The following describes two proteins that form a bound complex.

Interface contacts:
Residue N69 in protein 2 contacts residue N69 in protein 1 (closest heavy-atom distance 3.0 Å).
Residue L124 in protein 2 contacts residue T125 in protein 1 (closest heavy-atom distance 3.7 Å).
Residue L44 in protein 2 is in contact with residue N48 in protein 1 (closest heavy-atom distance 3.9 Å).
Residue N48 in protein 2 contacts residue N48 in protein 1 (closest heavy-atom distance 1.9 Å).
Residue L90 in protein 2 contacts residue L90 in protein 1 (closest heavy-atom distance 3.4 Å).
Residue L90 in protein 2 interacts with residue Q89 in protein 1 (closest heavy-atom distance 3.8 Å).
Residue Y121 in protein 2 interacts with residue Y121 in protein 1 (closest heavy-atom distance 3.9 Å).
Residue R47 in protein 2 interacts with residue E52 in protein 1 (closest heavy-atom distance 3.4 Å).
Residue Q89 in protein 2 is in contact with residue L90 in protein 1 (closest heavy-atom distance 3.5 Å).
Residue N132 in protein 2 is in contact with residue N132 in protein 1 (closest heavy-atom distance 3.1 Å).
Residue L51 in protein 2 interacts with residue E52 in protein 1 (closest heavy-atom distance 3.6 Å).
Residue T82 in protein 2 is in contact with residue R87 in protein 1 (closest heavy-atom distance 3.8 Å).
Residue Q115 in protein 2 is in contact with residue Y114 in protein 1 (closest heavy-atom distance 3.6 Å).
Residue T117 in protein 2 interacts with residue I118 in protein 1 (closest heavy-atom distance 3.7 Å).
Residue N72 in protein 2 is in contact with residue N72 in protein 1 (closest heavy-atom distance 3.7 Å).
Residue L44 in protein 2 is in contact with residue L44 in protein 1 (closest heavy-atom distance 3.4 Å).
Residue L58 in protein 2 contacts residue R59 in protein 1 (closest heavy-atom distance 3.9 Å).
Residue L58 in protein 2 contacts residue L58 in protein 1 (closest heavy-atom distance 3.9 Å).
Residue Y121 in protein 2 contacts residue T125 in protein 1 (closest heavy-atom distance 3.7 Å).
Residue V104 in protein 2 interacts with residue R103 in protein 1 (closest heavy-atom distance 3.7 Å).
Residue L51 in protein 2 is in contact with residue L51 in protein 1 (closest heavy-atom distance 3.5 Å).
Residue Q76 in protein 2 interacts with residue N72 in protein 1 (closest heavy-atom distance 3.2 Å).
Residue K54 in protein 2 contacts residue V55 in protein 1 (closest heavy-atom distance 3.9 Å).
Residue T125 in protein 2 is in contact with residue Y121 in protein 1 (closest heavy-atom distance 3.7 Å).
Residue T125 in protein 2 contacts residue T125 in protein 1 (closest heavy-atom distance 3.5 Å).
Residue L44 in protein 2 is in contact with residue T45 in protein 1 (closest heavy-atom distance 3.6 Å).
Residue R103 in protein 2 is in contact with residue V104 in protein 1 (closest heavy-atom distance 3.6 Å).
Residue L51 in protein 2 is in contact with residue N48 in protein 1 (closest heavy-atom distance 3.6 Å).
Residue L58 in protein 2 contacts residue V55 in protein 1 (closest heavy-atom distance 3.7 Å).
Residue A107 in protein 2 is in contact with residue A107 in protein 1 (closest heavy-atom distance 3.8 Å).
Residue V62 in protein 2 is in contact with residue V62 in protein 1 (closest heavy-atom distance 3.7 Å).
Residue Y114 in protein 2 contacts residue Q115 in protein 1 (closest heavy-atom distance 3.5 Å).
Residue Q139 in protein 2 is in contact with residue Q138 in protein 1 (closest heavy-atom distance 3.9 Å).
Residue E52 in protein 2 is in contact with residue L51 in protein 1 (closest heavy-atom distance 3.8 Å).
Residue I118 in protein 2 contacts residue T117 in protein 1 (closest heavy-atom distance 3.8 Å).
Residue N132 in protein 2 is in contact with residue L128 in protein 1 (closest heavy-atom distance 3.6 Å).
Residue Y121 in protein 2 contacts residue R122 in protein 1 (closest heavy-atom distance 3.5 Å).
Residue M136 in protein 2 is in contact with residue L135 in protein 1 (closest heavy-atom distance 3.7 Å).
Residue R96 in protein 2 is in contact with residue E101 in protein 1 (closest heavy-atom distance 3.0 Å).
Residue I118 in protein 2 is in contact with residue I118 in protein 1 (closest heavy-atom distance 3.1 Å).
Residue Y114 in protein 2 interacts with residue Y114 in protein 1 (closest heavy-atom distance 3.7 Å).
Residue V131 in protein 2 contacts residue N132 in protein 1 (closest heavy-atom distance 3.8 Å).
Residue R59 in protein 2 is in contact with residue K54 in protein 1 (closest heavy-atom distance 3.7 Å).
Residue E101 in protein 2 is in contact with residue R103 in protein 1 (closest heavy-atom distance 3.4 Å).
Residue L135 in protein 2 contacts residue Q139 in protein 1 (closest heavy-atom distance 3.9 Å).
Residue V104 in protein 2 is in contact with residue V104 in protein 1 (closest heavy-atom distance 3.7 Å).
Residue R96 in protein 2 contacts residue V97 in protein 1 (closest heavy-atom distance 3.9 Å).
Residue T45 in protein 2 interacts with residue L44 in protein 1 (closest heavy-atom distance 2.8 Å).
Residue R122 in protein 2 contacts residue Y121 in protein 1 (closest heavy-atom distance 3.3 Å).
Residue N48 in protein 2 is in contact with residue R47 in protein 1 (closest heavy-atom distance 3.0 Å).
Residue E52 in protein 2 contacts residue R47 in protein 1 (closest heavy-atom distance 1.8 Å).
Residue L65 in protein 2 interacts with residue N69 in protein 1 (closest heavy-atom distance 3.4 Å).
Residue R47 in protein 2 is in contact with residue N48 in protein 1 (closest heavy-atom distance 3.5 Å).
Residue L135 in protein 2 interacts with residue L135 in protein 1 (closest heavy-atom distance 3.7 Å).
Residue L128 in protein 2 is in contact with residue L128 in protein 1 (closest heavy-atom distance 3.7 Å).
Residue L65 in protein 2 contacts residue E66 in protein 1 (closest heavy-atom distance 3.6 Å).
Residue V111 in protein 2 contacts residue Y114 in protein 1 (closest heavy-atom distance 3.2 Å).
Residue L65 in protein 2 contacts residue L65 in protein 1 (closest heavy-atom distance 3.9 Å).
Residue M68 in protein 2 contacts residue N69 in protein 1 (closest heavy-atom distance 3.9 Å).
Residue T125 in protein 2 interacts with residue L124 in protein 1 (closest heavy-atom distance 3.9 Å).

Sequence of protein 1:
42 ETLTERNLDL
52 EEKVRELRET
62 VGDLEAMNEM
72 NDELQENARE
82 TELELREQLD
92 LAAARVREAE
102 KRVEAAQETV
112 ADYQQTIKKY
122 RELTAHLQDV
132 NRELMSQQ

Sequence of protein 2:
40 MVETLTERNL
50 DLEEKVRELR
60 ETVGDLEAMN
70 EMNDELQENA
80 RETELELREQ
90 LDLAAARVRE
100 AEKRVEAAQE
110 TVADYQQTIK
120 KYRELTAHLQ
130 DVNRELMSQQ